Sequence of the first protein:
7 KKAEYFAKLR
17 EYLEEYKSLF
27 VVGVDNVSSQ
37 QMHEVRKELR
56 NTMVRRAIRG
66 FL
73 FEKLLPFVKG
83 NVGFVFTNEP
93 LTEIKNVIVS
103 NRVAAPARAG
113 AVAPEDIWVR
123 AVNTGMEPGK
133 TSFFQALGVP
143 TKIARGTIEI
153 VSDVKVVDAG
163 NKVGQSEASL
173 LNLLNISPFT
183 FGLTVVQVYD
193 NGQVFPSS

The following describes two proteins that form a bound complex.

Sequence of the second protein:
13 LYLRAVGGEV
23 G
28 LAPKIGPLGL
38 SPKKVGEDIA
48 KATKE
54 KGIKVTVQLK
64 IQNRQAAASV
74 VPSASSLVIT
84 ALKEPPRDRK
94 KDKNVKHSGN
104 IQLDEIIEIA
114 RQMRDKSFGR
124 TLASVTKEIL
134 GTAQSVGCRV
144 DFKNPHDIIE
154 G

Interface contacts:
Residue K43 in the first protein interacts with residue T124 in the second protein (closest heavy-atom distance 3.3 Å).
Residue K43 in the first protein interacts with residue G122 in the second protein (closest heavy-atom distance 2.6 Å).
Residue E129 in the first protein contacts residue L35 in the second protein (closest heavy-atom distance 3.7 Å).
Residue H39 in the first protein is in contact with residue G122 in the second protein (closest heavy-atom distance 4.8 Å).
Residue K43 in the first protein contacts residue R123 in the second protein (closest heavy-atom distance 3.2 Å).